This data describes a binding interaction between two proteins.

Sequence of the second protein:
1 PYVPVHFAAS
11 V

Sequence of the first protein:
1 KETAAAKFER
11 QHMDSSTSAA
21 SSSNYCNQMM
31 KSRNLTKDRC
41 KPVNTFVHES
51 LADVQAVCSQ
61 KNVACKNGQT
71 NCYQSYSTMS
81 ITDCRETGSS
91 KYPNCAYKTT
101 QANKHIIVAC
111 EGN

Contacts between the two chains:
Residue C58 in the first protein is in contact with residue P4 in the second protein (closest heavy-atom distance 3.6 Å).
Residue E111 in the first protein interacts with residue V3 in the second protein (closest heavy-atom distance 3.0 Å).
Residue A109 in the first protein contacts residue P4 in the second protein (closest heavy-atom distance 3.4 Å).
Residue V108 in the first protein interacts with residue F7 in the second protein (closest heavy-atom distance 4.2 Å).
Residue H105 in the first protein interacts with residue S10 in the second protein (closest heavy-atom distance 3.2 Å).
Residue I107 in the first protein interacts with residue F7 in the second protein (closest heavy-atom distance 3.6 Å).
Residue A5 in the first protein interacts with residue V5 in the second protein (closest heavy-atom distance 3.8 Å).
Residue E111 in the first protein interacts with residue V5 in the second protein (closest heavy-atom distance 3.4 Å).
Residue I107 in the first protein interacts with residue H6 in the second protein (closest heavy-atom distance 4.4 Å).
Residue G112 in the first protein contacts residue Y2 in the second protein (closest heavy-atom distance 3.1 Å).
Residue N71 in the first protein contacts residue Y2 in the second protein (closest heavy-atom distance 4.1 Å).
Residue Q74 in the first protein is in contact with residue V11 in the second protein (closest heavy-atom distance 4.1 Å).
Residue A5 in the first protein is in contact with residue V3 in the second protein (closest heavy-atom distance 4.0 Å).
Residue I81 in the first protein interacts with residue S10 in the second protein (closest heavy-atom distance 2.8 Å).
Residue A109 in the first protein interacts with residue V3 in the second protein (closest heavy-atom distance 4.1 Å).
Residue A4 in the first protein is in contact with residue V5 in the second protein (closest heavy-atom distance 3.1 Å).
Residue A5 in the first protein interacts with residue P4 in the second protein (closest heavy-atom distance 4.3 Å).
Residue C58 in the first protein interacts with residue Y2 in the second protein (closest heavy-atom distance 3.6 Å).
Residue Q55 in the first protein interacts with residue Y2 in the second protein (closest heavy-atom distance 4.5 Å).
Residue H105 in the first protein is in contact with residue V11 in the second protein (closest heavy-atom distance 2.5 Å).
Residue C110 in the first protein contacts residue V5 in the second protein (closest heavy-atom distance 4.5 Å).
Residue C110 in the first protein contacts residue V3 in the second protein (closest heavy-atom distance 3.4 Å).
Residue V54 in the first protein contacts residue P4 in the second protein (closest heavy-atom distance 3.7 Å).
Residue K66 in the first protein contacts residue A9 in the second protein (closest heavy-atom distance 4.2 Å).
Residue F8 in the first protein interacts with residue V5 in the second protein (closest heavy-atom distance 3.8 Å).
Residue C72 in the first protein is in contact with residue A8 in the second protein (closest heavy-atom distance 4.2 Å).
Residue N113 in the first protein is in contact with residue P1 in the second protein (closest heavy-atom distance 2.1 Å).
Residue A109 in the first protein is in contact with residue V5 in the second protein (closest heavy-atom distance 2.8 Å).
Residue Y73 in the first protein contacts residue Y2 in the second protein (closest heavy-atom distance 3.3 Å).
Residue V108 in the first protein contacts residue A8 in the second protein (closest heavy-atom distance 4.2 Å).
Residue N113 in the first protein contacts residue Y2 in the second protein (closest heavy-atom distance 4.3 Å).
Residue V108 in the first protein is in contact with residue H6 in the second protein (closest heavy-atom distance 3.1 Å).
Residue K104 in the first protein contacts residue V11 in the second protein (closest heavy-atom distance 3.5 Å).
Residue Q55 in the first protein contacts residue V3 in the second protein (closest heavy-atom distance 4.3 Å).
Residue K66 in the first protein contacts residue A8 in the second protein (closest heavy-atom distance 4.1 Å).
Residue V108 in the first protein is in contact with residue P4 in the second protein (closest heavy-atom distance 3.9 Å).
Residue K104 in the first protein interacts with residue S10 in the second protein (closest heavy-atom distance 2.6 Å).
Residue C58 in the first protein contacts residue V3 in the second protein (closest heavy-atom distance 3.6 Å).
Residue F8 in the first protein is in contact with residue F7 in the second protein (closest heavy-atom distance 3.8 Å).
Residue C110 in the first protein contacts residue Y2 in the second protein (closest heavy-atom distance 3.6 Å).
Residue C110 in the first protein is in contact with residue P4 in the second protein (closest heavy-atom distance 4.2 Å).
Residue H105 in the first protein interacts with residue A9 in the second protein (closest heavy-atom distance 4.3 Å).
Residue H12 in the first protein interacts with residue F7 in the second protein (closest heavy-atom distance 3.9 Å).
Residue I107 in the first protein is in contact with residue A8 in the second protein (closest heavy-atom distance 2.8 Å).
Residue F8 in the first protein contacts residue P4 in the second protein (closest heavy-atom distance 3.6 Å).
Residue Q55 in the first protein contacts residue P4 in the second protein (closest heavy-atom distance 4.0 Å).
Residue N113 in the first protein contacts residue V3 in the second protein (closest heavy-atom distance 3.5 Å).
Residue I107 in the first protein contacts residue S10 in the second protein (closest heavy-atom distance 4.7 Å).
Residue I106 in the first protein contacts residue A9 in the second protein (closest heavy-atom distance 3.5 Å).
Residue I106 in the first protein is in contact with residue S10 in the second protein (closest heavy-atom distance 4.5 Å).
Residue T45 in the first protein interacts with residue F7 in the second protein (closest heavy-atom distance 3.5 Å).
Residue E111 in the first protein is in contact with residue Y2 in the second protein (closest heavy-atom distance 3.4 Å).
Residue I107 in the first protein contacts residue A9 in the second protein (closest heavy-atom distance 2.8 Å).
Residue I107 in the first protein contacts residue V11 in the second protein (closest heavy-atom distance 4.0 Å).
Residue G112 in the first protein is in contact with residue P1 in the second protein (closest heavy-atom distance 2.9 Å).
Residue E111 in the first protein contacts residue P1 in the second protein (closest heavy-atom distance 3.2 Å).
Residue A109 in the first protein interacts with residue H6 in the second protein (closest heavy-atom distance 2.8 Å).
Residue I106 in the first protein is in contact with residue F7 in the second protein (closest heavy-atom distance 3.6 Å).
Residue N113 in the first protein contacts residue V5 in the second protein (closest heavy-atom distance 2.9 Å).
Residue F8 in the first protein contacts residue H6 in the second protein (closest heavy-atom distance 3.6 Å).